Residue-level contacts at the interface:
Residue R87 in the second protein interacts with residue E72 in the first protein (closest heavy-atom distance 5.0 Å).
Residue I83 in the second protein contacts residue N64 in the first protein (closest heavy-atom distance 4.8 Å).
Residue G84 in the second protein is in contact with residue E72 in the first protein (closest heavy-atom distance 3.5 Å).
Residue C85 in the second protein is in contact with residue F73 in the first protein (closest heavy-atom distance 4.9 Å).
Residue I83 in the second protein contacts residue M65 in the first protein (closest heavy-atom distance 4.8 Å).
Residue C85 in the second protein interacts with residue E72 in the first protein (closest heavy-atom distance 3.8 Å).
Residue Y86 in the second protein is in contact with residue E72 in the first protein (closest heavy-atom distance 2.8 Å).
Residue G84 in the second protein contacts residue F73 in the first protein (closest heavy-atom distance 3.4 Å).
Residue Y86 in the second protein interacts with residue F73 in the first protein (closest heavy-atom distance 4.9 Å).

These two protein chains interact to form a complex.

Sequence of the first protein:
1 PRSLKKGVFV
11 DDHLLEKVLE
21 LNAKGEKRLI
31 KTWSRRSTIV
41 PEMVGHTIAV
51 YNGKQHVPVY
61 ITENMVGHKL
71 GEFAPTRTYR

Sequence of the second protein:
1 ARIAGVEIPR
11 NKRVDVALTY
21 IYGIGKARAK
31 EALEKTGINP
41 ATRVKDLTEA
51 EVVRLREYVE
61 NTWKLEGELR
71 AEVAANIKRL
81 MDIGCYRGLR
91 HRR